Sequence of chain B:
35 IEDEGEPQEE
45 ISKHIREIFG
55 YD

Sequence of chain A:
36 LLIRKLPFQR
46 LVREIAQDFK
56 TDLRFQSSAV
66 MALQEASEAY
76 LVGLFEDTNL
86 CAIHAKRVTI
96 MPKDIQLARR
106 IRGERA

Residue-level contacts at the interface:
Residue E70 in chain A is in contact with residue I49 in chain B (closest heavy-atom distance 3.8 Å).
Residue A74 in chain A contacts residue R50 in chain B (closest heavy-atom distance 4.7 Å).
Residue E73 in chain A is in contact with residue Y55 in chain B (closest heavy-atom distance 4.7 Å).
Residue V77 in chain A interacts with residue Y55 in chain B (closest heavy-atom distance 4.0 Å).
Residue E81 in chain A contacts residue G54 in chain B (closest heavy-atom distance 4.7 Å).
Residue L37 in chain A interacts with residue Y55 in chain B (closest heavy-atom distance 3.5 Å).
Residue A67 in chain A contacts residue I49 in chain B (closest heavy-atom distance 3.2 Å).
Residue G78 in chain A contacts residue F53 in chain B (closest heavy-atom distance 5.0 Å).
Residue A74 in chain A interacts with residue I49 in chain B (closest heavy-atom distance 4.4 Å).
Residue A74 in chain A contacts residue F53 in chain B (closest heavy-atom distance 3.8 Å).
Residue A71 in chain A contacts residue F53 in chain B (closest heavy-atom distance 4.2 Å).
Residue Y75 in chain A is in contact with residue F53 in chain B (closest heavy-atom distance 3.9 Å).
Residue E70 in chain A contacts residue S46 in chain B (closest heavy-atom distance 3.9 Å).
Residue A71 in chain A contacts residue I49 in chain B (closest heavy-atom distance 3.4 Å).
Residue A74 in chain A is in contact with residue Y55 in chain B (closest heavy-atom distance 3.8 Å).

These two protein chains interact to form a complex.